Interface contacts:
Residue M260 in protein 2 contacts residue F394 in protein 1 (closest heavy-atom distance 3.6 Å).
Residue L264 in protein 2 contacts residue L397 in protein 1 (closest heavy-atom distance 3.8 Å).
Residue R261 in protein 2 is in contact with residue E378 in protein 1 (closest heavy-atom distance 3.6 Å).
Residue R261 in protein 2 is in contact with residue E382 in protein 1 (closest heavy-atom distance 2.9 Å).
Residue E258 in protein 2 interacts with residue E378 in protein 1 (closest heavy-atom distance 4.2 Å).
Residue M260 in protein 2 contacts residue L397 in protein 1 (closest heavy-atom distance 4.1 Å).
Residue M260 in protein 2 contacts residue K398 in protein 1 (closest heavy-atom distance 4.0 Å).
Residue R261 in protein 2 contacts residue F394 in protein 1 (closest heavy-atom distance 3.9 Å).
Residue L264 in protein 2 is in contact with residue W381 in protein 1 (closest heavy-atom distance 2.9 Å).
Residue K257 in protein 2 interacts with residue F394 in protein 1 (closest heavy-atom distance 4.1 Å).
Residue L264 in protein 2 is in contact with residue F394 in protein 1 (closest heavy-atom distance 4.4 Å).

Sequence of protein 2:
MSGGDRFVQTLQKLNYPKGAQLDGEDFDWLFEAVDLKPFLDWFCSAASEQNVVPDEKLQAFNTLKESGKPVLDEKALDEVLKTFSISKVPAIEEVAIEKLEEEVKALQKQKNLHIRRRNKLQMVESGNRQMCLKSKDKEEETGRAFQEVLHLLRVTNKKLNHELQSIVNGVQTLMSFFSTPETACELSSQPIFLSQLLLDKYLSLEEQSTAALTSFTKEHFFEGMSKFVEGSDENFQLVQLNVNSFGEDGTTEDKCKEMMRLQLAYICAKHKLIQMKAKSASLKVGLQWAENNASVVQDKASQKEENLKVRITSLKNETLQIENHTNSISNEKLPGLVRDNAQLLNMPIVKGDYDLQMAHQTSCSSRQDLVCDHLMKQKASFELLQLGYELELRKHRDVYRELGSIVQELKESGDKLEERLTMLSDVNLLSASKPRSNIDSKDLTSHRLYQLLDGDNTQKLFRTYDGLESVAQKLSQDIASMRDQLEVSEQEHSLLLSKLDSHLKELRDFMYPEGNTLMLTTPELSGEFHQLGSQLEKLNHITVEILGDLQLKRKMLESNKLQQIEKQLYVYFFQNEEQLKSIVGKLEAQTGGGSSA

These two protein chains interact to form a complex.

Sequence of protein 1:
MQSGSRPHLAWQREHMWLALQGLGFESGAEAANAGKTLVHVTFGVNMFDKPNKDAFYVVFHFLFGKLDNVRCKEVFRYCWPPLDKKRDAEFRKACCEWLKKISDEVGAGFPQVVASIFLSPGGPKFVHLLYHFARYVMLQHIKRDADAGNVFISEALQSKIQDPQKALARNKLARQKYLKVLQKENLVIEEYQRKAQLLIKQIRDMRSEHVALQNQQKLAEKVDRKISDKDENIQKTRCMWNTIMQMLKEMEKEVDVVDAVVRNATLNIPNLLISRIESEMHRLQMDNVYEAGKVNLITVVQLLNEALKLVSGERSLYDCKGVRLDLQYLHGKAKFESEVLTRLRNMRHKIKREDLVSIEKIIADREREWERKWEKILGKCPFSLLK